The following describes two proteins that form a bound complex.

Residue-level contacts at the interface:
Residue K69 in protein 1 interacts with residue L23 in protein 2 (closest heavy-atom distance 3.7 Å).
Residue N105 in protein 1 contacts residue P40 in protein 2 (closest heavy-atom distance 4.8 Å).
Residue N100 in protein 1 contacts residue Y42 in protein 2 (closest heavy-atom distance 3.7 Å).
Residue H67 in protein 1 contacts residue E19 in protein 2 (closest heavy-atom distance 2.7 Å).
Residue E101 in protein 1 is in contact with residue V5 in protein 2 (closest heavy-atom distance 3.4 Å).
Residue E101 in protein 1 contacts residue S2 in protein 2 (closest heavy-atom distance 2.7 Å).
Residue A104 in protein 1 contacts residue N41 in protein 2 (closest heavy-atom distance 3.4 Å).
Residue K71 in protein 1 interacts with residue P39 in protein 2 (closest heavy-atom distance 3.7 Å).
Residue A127 in protein 1 is in contact with residue Y159 in protein 2 (closest heavy-atom distance 4.5 Å).
Residue N59 in protein 1 is in contact with residue E13 in protein 2 (closest heavy-atom distance 4.6 Å).
Residue T61 in protein 1 interacts with residue R16 in protein 2 (closest heavy-atom distance 3.8 Å).
Residue I63 in protein 1 contacts residue R16 in protein 2 (closest heavy-atom distance 4.2 Å).
Residue N100 in protein 1 contacts residue S2 in protein 2 (closest heavy-atom distance 3.0 Å).
Residue E101 in protein 1 interacts with residue F6 in protein 2 (closest heavy-atom distance 3.1 Å).
Residue R97 in protein 1 interacts with residue Y161 in protein 2 (closest heavy-atom distance 3.8 Å).
Residue Q106 in protein 1 is in contact with residue Y42 in protein 2 (closest heavy-atom distance 2.9 Å).
Residue K69 in protein 1 is in contact with residue P39 in protein 2 (closest heavy-atom distance 3.8 Å).
Residue A104 in protein 1 interacts with residue Y42 in protein 2 (closest heavy-atom distance 3.8 Å).
Residue N59 in protein 1 interacts with residue V12 in protein 2 (closest heavy-atom distance 4.0 Å).
Residue N105 in protein 1 is in contact with residue Y42 in protein 2 (closest heavy-atom distance 3.5 Å).
Residue Y96 in protein 1 interacts with residue Y161 in protein 2 (closest heavy-atom distance 4.7 Å).
Residue N59 in protein 1 interacts with residue P9 in protein 2 (closest heavy-atom distance 3.9 Å).
Residue M129 in protein 1 interacts with residue Y159 in protein 2 (closest heavy-atom distance 3.8 Å).
Residue P130 in protein 1 is in contact with residue A7 in protein 2 (closest heavy-atom distance 3.4 Å).
Residue L93 in protein 1 interacts with residue Y161 in protein 2 (closest heavy-atom distance 3.3 Å).
Residue R97 in protein 1 is in contact with residue F6 in protein 2 (closest heavy-atom distance 4.2 Å).
Residue E109 in protein 1 contacts residue R15 in protein 2 (closest heavy-atom distance 4.4 Å).
Residue N105 in protein 1 interacts with residue Q37 in protein 2 (closest heavy-atom distance 4.2 Å).
Residue E109 in protein 1 is in contact with residue F6 in protein 2 (closest heavy-atom distance 4.5 Å).
Residue H67 in protein 1 contacts residue L23 in protein 2 (closest heavy-atom distance 3.4 Å).
Residue R97 in protein 1 is in contact with residue P4 in protein 2 (closest heavy-atom distance 4.1 Å).
Residue H67 in protein 1 contacts residue E20 in protein 2 (closest heavy-atom distance 2.6 Å).
Residue E101 in protein 1 contacts residue Q3 in protein 2 (closest heavy-atom distance 3.3 Å).
Residue A127 in protein 1 is in contact with residue P157 in protein 2 (closest heavy-atom distance 4.0 Å).
Residue E101 in protein 1 is in contact with residue P4 in protein 2 (closest heavy-atom distance 2.9 Å).
Residue N57 in protein 1 is in contact with residue V12 in protein 2 (closest heavy-atom distance 4.7 Å).
Residue S58 in protein 1 contacts residue Y159 in protein 2 (closest heavy-atom distance 4.5 Å).
Residue G70 in protein 1 is in contact with residue L38 in protein 2 (closest heavy-atom distance 3.6 Å).
Residue Q106 in protein 1 contacts residue R15 in protein 2 (closest heavy-atom distance 3.6 Å).
Residue Q106 in protein 1 contacts residue F6 in protein 2 (closest heavy-atom distance 3.0 Å).
Residue G70 in protein 1 is in contact with residue P39 in protein 2 (closest heavy-atom distance 3.0 Å).
Residue K69 in protein 1 contacts residue L38 in protein 2 (closest heavy-atom distance 3.7 Å).
Residue L93 in protein 1 contacts residue Y159 in protein 2 (closest heavy-atom distance 3.5 Å).
Residue S66 in protein 1 is in contact with residue L23 in protein 2 (closest heavy-atom distance 3.2 Å).
Residue P130 in protein 1 interacts with residue Y159 in protein 2 (closest heavy-atom distance 3.7 Å).
Residue N100 in protein 1 interacts with residue F6 in protein 2 (closest heavy-atom distance 3.1 Å).
Residue Y96 in protein 1 contacts residue R15 in protein 2 (closest heavy-atom distance 4.2 Å).
Residue N59 in protein 1 interacts with residue I143 in protein 2 (closest heavy-atom distance 4.1 Å).
Residue R97 in protein 1 interacts with residue R149 in protein 2 (closest heavy-atom distance 3.3 Å).
Residue V62 in protein 1 is in contact with residue R16 in protein 2 (closest heavy-atom distance 4.3 Å).
Residue Y96 in protein 1 is in contact with residue F6 in protein 2 (closest heavy-atom distance 2.7 Å).
Residue H128 in protein 1 is in contact with residue P157 in protein 2 (closest heavy-atom distance 4.3 Å).
Residue R97 in protein 1 contacts residue V5 in protein 2 (closest heavy-atom distance 3.0 Å).
Residue L93 in protein 1 is in contact with residue G160 in protein 2 (closest heavy-atom distance 4.7 Å).
Residue H67 in protein 1 interacts with residue R16 in protein 2 (closest heavy-atom distance 4.2 Å).
Residue N105 in protein 1 is in contact with residue P39 in protein 2 (closest heavy-atom distance 3.7 Å).
Residue H128 in protein 1 contacts residue Y159 in protein 2 (closest heavy-atom distance 3.1 Å).
Residue Q106 in protein 1 interacts with residue P39 in protein 2 (closest heavy-atom distance 3.9 Å).
Residue N105 in protein 1 interacts with residue N41 in protein 2 (closest heavy-atom distance 4.4 Å).
Residue G103 in protein 1 interacts with residue Y42 in protein 2 (closest heavy-atom distance 3.7 Å).

Sequence of protein 2:
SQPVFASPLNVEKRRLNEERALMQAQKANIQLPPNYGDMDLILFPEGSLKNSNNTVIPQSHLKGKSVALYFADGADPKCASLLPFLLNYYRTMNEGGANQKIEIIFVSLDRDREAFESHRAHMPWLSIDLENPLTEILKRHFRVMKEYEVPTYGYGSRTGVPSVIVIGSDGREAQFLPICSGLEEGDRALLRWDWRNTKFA

Sequence of protein 1:
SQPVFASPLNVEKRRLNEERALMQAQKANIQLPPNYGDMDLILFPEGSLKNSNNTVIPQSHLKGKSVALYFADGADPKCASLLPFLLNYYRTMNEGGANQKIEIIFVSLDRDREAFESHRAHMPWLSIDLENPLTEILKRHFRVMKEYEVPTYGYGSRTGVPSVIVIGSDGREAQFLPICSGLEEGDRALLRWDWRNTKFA